The following describes two proteins that form a bound complex.

Sequence of protein 1:
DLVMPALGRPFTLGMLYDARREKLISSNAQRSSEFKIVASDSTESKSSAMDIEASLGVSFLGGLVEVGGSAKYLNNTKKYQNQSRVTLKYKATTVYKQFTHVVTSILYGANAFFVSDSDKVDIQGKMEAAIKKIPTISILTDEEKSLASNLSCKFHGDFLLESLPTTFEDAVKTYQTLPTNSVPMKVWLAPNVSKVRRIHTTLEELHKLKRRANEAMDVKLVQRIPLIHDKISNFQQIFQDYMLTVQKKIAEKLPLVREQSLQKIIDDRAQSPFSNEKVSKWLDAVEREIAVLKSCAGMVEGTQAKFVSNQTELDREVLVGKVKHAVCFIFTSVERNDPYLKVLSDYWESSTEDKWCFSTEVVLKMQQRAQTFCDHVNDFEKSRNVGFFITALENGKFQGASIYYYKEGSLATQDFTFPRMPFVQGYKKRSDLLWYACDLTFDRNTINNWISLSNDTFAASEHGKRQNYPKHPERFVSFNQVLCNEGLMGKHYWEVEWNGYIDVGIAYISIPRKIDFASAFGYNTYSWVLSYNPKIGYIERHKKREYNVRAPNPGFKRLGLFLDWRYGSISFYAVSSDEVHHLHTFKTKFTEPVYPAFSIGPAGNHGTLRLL

Sequence of protein 2:
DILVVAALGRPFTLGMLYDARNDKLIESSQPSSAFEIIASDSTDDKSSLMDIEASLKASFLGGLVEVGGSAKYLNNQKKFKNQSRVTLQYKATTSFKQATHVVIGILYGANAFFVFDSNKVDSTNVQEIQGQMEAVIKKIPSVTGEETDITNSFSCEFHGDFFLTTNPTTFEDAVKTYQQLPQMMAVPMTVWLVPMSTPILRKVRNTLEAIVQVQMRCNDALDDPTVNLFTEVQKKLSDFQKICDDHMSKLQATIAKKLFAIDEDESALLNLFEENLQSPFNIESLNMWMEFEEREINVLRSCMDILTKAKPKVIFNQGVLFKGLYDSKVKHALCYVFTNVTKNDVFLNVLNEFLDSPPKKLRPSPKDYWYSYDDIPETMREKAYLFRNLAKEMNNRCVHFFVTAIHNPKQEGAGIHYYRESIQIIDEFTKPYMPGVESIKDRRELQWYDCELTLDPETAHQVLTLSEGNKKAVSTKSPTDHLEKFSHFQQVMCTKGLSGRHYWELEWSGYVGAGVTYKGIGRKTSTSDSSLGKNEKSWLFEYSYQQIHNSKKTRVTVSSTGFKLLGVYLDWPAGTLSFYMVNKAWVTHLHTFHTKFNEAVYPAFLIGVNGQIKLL

Contacts between the two chains:
Residue P180 in protein 2 is in contact with residue L215 in protein 1 (closest heavy-atom distance 3.4 Å).
Residue N677 in protein 2 is in contact with residue G590 in protein 1 (closest heavy-atom distance 3.4 Å).
Residue P231 in protein 2 interacts with residue L212 in protein 1 (closest heavy-atom distance 3.5 Å).
Residue S51 in protein 2 contacts residue G87 in protein 1 (closest heavy-atom distance 3.4 Å).
Residue K379 in protein 2 is in contact with residue K400 in protein 1 (closest heavy-atom distance 3.4 Å).
Residue Q117 in protein 2 contacts residue I28 in protein 1 (closest heavy-atom distance 3.4 Å).
Residue R454 in protein 2 interacts with residue S499 in protein 1 (closest heavy-atom distance 3.3 Å).
Residue T163 in protein 2 interacts with residue F385 in protein 1 (closest heavy-atom distance 3.5 Å).
Residue W651 in protein 2 contacts residue N589 in protein 1 (closest heavy-atom distance 3.3 Å).
Residue G595 in protein 2 contacts residue G695 in protein 1 (closest heavy-atom distance 3.0 Å).
Residue S162 in protein 2 is in contact with residue E391 in protein 1 (closest heavy-atom distance 2.3 Å).
Residue K270 in protein 2 contacts residue E427 in protein 1 (closest heavy-atom distance 3.4 Å).
Residue E364 in protein 2 contacts residue T390 in protein 1 (closest heavy-atom distance 2.7 Å).
Residue E678 in protein 2 interacts with residue Y591 in protein 1 (closest heavy-atom distance 3.3 Å).
Residue Q117 in protein 2 interacts with residue T15 in protein 1 (closest heavy-atom distance 2.9 Å).
Residue Q49 in protein 2 interacts with residue G11 in protein 1 (closest heavy-atom distance 2.7 Å).
Residue N368 in protein 2 contacts residue R394 in protein 1 (closest heavy-atom distance 3.4 Å).
Residue P50 in protein 2 interacts with residue D209 in protein 1 (closest heavy-atom distance 3.2 Å).
Residue P50 in protein 2 contacts residue V241 in protein 1 (closest heavy-atom distance 3.5 Å).
Residue E559 in protein 2 is in contact with residue G554 in protein 1 (closest heavy-atom distance 3.0 Å).
Residue V7 in protein 2 contacts residue E25 in protein 1 (closest heavy-atom distance 3.4 Å).
Residue S51 in protein 2 interacts with residue L211 in protein 1 (closest heavy-atom distance 3.2 Å).
Residue N273 in protein 2 interacts with residue Q310 in protein 1 (closest heavy-atom distance 3.4 Å).
Residue R371 in protein 2 contacts residue R394 in protein 1 (closest heavy-atom distance 3.3 Å).
Residue E678 in protein 2 contacts residue H697 in protein 1 (closest heavy-atom distance 2.9 Å).
Residue Q49 in protein 2 interacts with residue P13 in protein 1 (closest heavy-atom distance 3.3 Å).
Residue R365 in protein 2 interacts with residue D393 in protein 1 (closest heavy-atom distance 3.3 Å).
Residue D447 in protein 2 interacts with residue L500 in protein 1 (closest heavy-atom distance 3.5 Å).
Residue N368 in protein 2 contacts residue D393 in protein 1 (closest heavy-atom distance 3.5 Å).
Residue N677 in protein 2 is in contact with residue P625 in protein 1 (closest heavy-atom distance 3.1 Å).
Residue F115 in protein 2 contacts residue I28 in protein 1 (closest heavy-atom distance 3.2 Å).
Residue F115 in protein 2 interacts with residue P13 in protein 1 (closest heavy-atom distance 3.4 Å).
Residue S162 in protein 2 interacts with residue S387 in protein 1 (closest heavy-atom distance 3.1 Å).
Residue E354 in protein 2 is in contact with residue N415 in protein 1 (closest heavy-atom distance 3.0 Å).
Residue R454 in protein 2 interacts with residue E497 in protein 1 (closest heavy-atom distance 2.7 Å).
Residue N368 in protein 2 interacts with residue T390 in protein 1 (closest heavy-atom distance 3.0 Å).
Residue K612 in protein 2 contacts residue N696 in protein 1 (closest heavy-atom distance 3.5 Å).
Residue R269 in protein 2 is in contact with residue D314 in protein 1 (closest heavy-atom distance 3.4 Å).
Residue S52 in protein 2 interacts with residue F210 in protein 1 (closest heavy-atom distance 3.0 Å).
Residue F54 in protein 2 contacts residue K205 in protein 1 (closest heavy-atom distance 3.4 Å).
Residue F54 in protein 2 contacts residue T217 in protein 1 (closest heavy-atom distance 3.5 Å).
Residue S574 in protein 2 is in contact with residue K648 in protein 1 (closest heavy-atom distance 3.4 Å).
Residue V182 in protein 2 contacts residue S214 in protein 1 (closest heavy-atom distance 3.5 Å).
Residue K110 in protein 2 interacts with residue K90 in protein 1 (closest heavy-atom distance 3.1 Å).
Residue S48 in protein 2 interacts with residue N239 in protein 1 (closest heavy-atom distance 3.0 Å).
Residue I5 in protein 2 is in contact with residue E25 in protein 1 (closest heavy-atom distance 3.4 Å).
Residue D63 in protein 2 contacts residue Q310 in protein 1 (closest heavy-atom distance 2.9 Å).
Residue N677 in protein 2 interacts with residue Y591 in protein 1 (closest heavy-atom distance 3.1 Å).
Residue K594 in protein 2 is in contact with residue S551 in protein 1 (closest heavy-atom distance 2.8 Å).
Residue D447 in protein 2 is in contact with residue S499 in protein 1 (closest heavy-atom distance 3.4 Å).
Residue R272 in protein 2 contacts residue Q310 in protein 1 (closest heavy-atom distance 3.4 Å).
Residue T265 in protein 2 is in contact with residue T318 in protein 1 (closest heavy-atom distance 3.3 Å).
Residue A679 in protein 2 interacts with residue N589 in protein 1 (closest heavy-atom distance 2.9 Å).
Residue R269 in protein 2 is in contact with residue S423 in protein 1 (closest heavy-atom distance 2.8 Å).
Residue Q49 in protein 2 interacts with residue P242 in protein 1 (closest heavy-atom distance 3.4 Å).
Residue K594 in protein 2 is in contact with residue H697 in protein 1 (closest heavy-atom distance 2.9 Å).
Residue I143 in protein 2 is in contact with residue I28 in protein 1 (closest heavy-atom distance 3.1 Å).
Residue S47 in protein 2 contacts residue T15 in protein 1 (closest heavy-atom distance 3.1 Å).
Residue R598 in protein 2 interacts with residue H553 in protein 1 (closest heavy-atom distance 3.5 Å).
Residue R272 in protein 2 contacts residue D314 in protein 1 (closest heavy-atom distance 2.5 Å).